The following describes two proteins that form a bound complex.

Sequence of protein 1:
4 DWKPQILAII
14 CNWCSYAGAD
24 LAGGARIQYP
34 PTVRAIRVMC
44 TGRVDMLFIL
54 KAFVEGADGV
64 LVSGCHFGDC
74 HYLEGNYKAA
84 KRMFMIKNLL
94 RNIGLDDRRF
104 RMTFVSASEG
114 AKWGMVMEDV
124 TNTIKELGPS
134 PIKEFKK

Contacts between the two chains:
Residue I406 in protein 2 is in contact with residue M105 in protein 1 (closest heavy-atom distance 2.9 Å).
Residue R395 in protein 2 interacts with residue Y80 in protein 1 (closest heavy-atom distance 3.6 Å).
Residue E394 in protein 2 contacts residue K84 in protein 1 (closest heavy-atom distance 3.5 Å).
Residue E394 in protein 2 interacts with residue A83 in protein 1 (closest heavy-atom distance 3.3 Å).
Residue S339 in protein 2 interacts with residue M88 in protein 1 (closest heavy-atom distance 3.5 Å).
Residue A336 in protein 2 is in contact with residue L53 in protein 1 (closest heavy-atom distance 3.8 Å).
Residue Q365 in protein 2 is in contact with residue I96 in protein 1 (closest heavy-atom distance 3.3 Å).
Residue L398 in protein 2 is in contact with residue F70 in protein 1 (closest heavy-atom distance 3.5 Å).
Residue E394 in protein 2 contacts residue Y80 in protein 1 (closest heavy-atom distance 3.6 Å).
Residue I406 in protein 2 is in contact with residue R104 in protein 1 (closest heavy-atom distance 3.3 Å).
Residue M287 in protein 2 interacts with residue I135 in protein 1 (closest heavy-atom distance 3.6 Å).
Residue I410 in protein 2 interacts with residue K90 in protein 1 (closest heavy-atom distance 3.6 Å).
Residue E368 in protein 2 contacts residue N91 in protein 1 (closest heavy-atom distance 3.2 Å).
Residue D404 in protein 2 interacts with residue F107 in protein 1 (closest heavy-atom distance 3.6 Å).
Residue H386 in protein 2 is in contact with residue M88 in protein 1 (closest heavy-atom distance 2.8 Å).
Residue M286 in protein 2 contacts residue N95 in protein 1 (closest heavy-atom distance 3.4 Å).
Residue F411 in protein 2 contacts residue N91 in protein 1 (closest heavy-atom distance 3.6 Å).
Residue I406 in protein 2 contacts residue F87 in protein 1 (closest heavy-atom distance 3.7 Å).
Residue F388 in protein 2 contacts residue K84 in protein 1 (closest heavy-atom distance 3.2 Å).
Residue I369 in protein 2 is in contact with residue N91 in protein 1 (closest heavy-atom distance 3.8 Å).
Residue H386 in protein 2 contacts residue M49 in protein 1 (closest heavy-atom distance 3.0 Å).
Residue Y407 in protein 2 is in contact with residue R101 in protein 1 (closest heavy-atom distance 3.7 Å).
Residue F335 in protein 2 is in contact with residue L92 in protein 1 (closest heavy-atom distance 3.7 Å).
Residue D340 in protein 2 interacts with residue M88 in protein 1 (closest heavy-atom distance 3.7 Å).
Residue E391 in protein 2 interacts with residue Y80 in protein 1 (closest heavy-atom distance 3.5 Å).
Residue R395 in protein 2 is in contact with residue F70 in protein 1 (closest heavy-atom distance 3.5 Å).
Residue Y407 in protein 2 contacts residue K90 in protein 1 (closest heavy-atom distance 2.9 Å).
Residue L283 in protein 2 is in contact with residue I96 in protein 1 (closest heavy-atom distance 3.2 Å).
Residue S327 in protein 2 is in contact with residue V57 in protein 1 (closest heavy-atom distance 3.8 Å).
Residue L332 in protein 2 interacts with residue L53 in protein 1 (closest heavy-atom distance 3.6 Å).
Residue D404 in protein 2 interacts with residue K115 in protein 1 (closest heavy-atom distance 3.8 Å).
Residue K280 in protein 2 interacts with residue G97 in protein 1 (closest heavy-atom distance 3.7 Å).
Residue I406 in protein 2 interacts with residue K90 in protein 1 (closest heavy-atom distance 3.8 Å).
Residue K280 in protein 2 contacts residue F138 in protein 1 (closest heavy-atom distance 3.4 Å).
Residue Y407 in protein 2 is in contact with residue R104 in protein 1 (closest heavy-atom distance 3.7 Å).
Residue Y318 in protein 2 contacts residue L50 in protein 1 (closest heavy-atom distance 3.5 Å).
Residue M372 in protein 2 contacts residue N91 in protein 1 (closest heavy-atom distance 3.1 Å).
Residue K278 in protein 2 contacts residue R94 in protein 1 (closest heavy-atom distance 3.8 Å).
Residue Y407 in protein 2 is in contact with residue T126 in protein 1 (closest heavy-atom distance 3.4 Å).
Residue R282 in protein 2 is in contact with residue N95 in protein 1 (closest heavy-atom distance 3.1 Å).
Residue W317 in protein 2 interacts with residue K54 in protein 1 (closest heavy-atom distance 3.7 Å).
Residue E368 in protein 2 interacts with residue N95 in protein 1 (closest heavy-atom distance 2.5 Å).
Residue F411 in protein 2 contacts residue R94 in protein 1 (closest heavy-atom distance 3.6 Å).
Residue S405 in protein 2 contacts residue M105 in protein 1 (closest heavy-atom distance 3.2 Å).
Residue V389 in protein 2 contacts residue Y80 in protein 1 (closest heavy-atom distance 3.7 Å).
Residue L283 in protein 2 is in contact with residue F138 in protein 1 (closest heavy-atom distance 3.6 Å).
Residue G279 in protein 2 is in contact with residue G97 in protein 1 (closest heavy-atom distance 3.2 Å).
Residue A336 in protein 2 interacts with residue M88 in protein 1 (closest heavy-atom distance 3.4 Å).
Residue M372 in protein 2 interacts with residue F87 in protein 1 (closest heavy-atom distance 3.5 Å).
Residue L283 in protein 2 contacts residue I135 in protein 1 (closest heavy-atom distance 3.6 Å).
Residue V389 in protein 2 interacts with residue K84 in protein 1 (closest heavy-atom distance 3.8 Å).
Residue R395 in protein 2 interacts with residue G71 in protein 1 (closest heavy-atom distance 3.7 Å).
Residue I369 in protein 2 is in contact with residue M88 in protein 1 (closest heavy-atom distance 3.7 Å).
Residue R397 in protein 2 contacts residue F87 in protein 1 (closest heavy-atom distance 3.8 Å).
Residue T412 in protein 2 interacts with residue R94 in protein 1 (closest heavy-atom distance 3.0 Å).
Residue I385 in protein 2 is in contact with residue K84 in protein 1 (closest heavy-atom distance 2.8 Å).
Residue Y318 in protein 2 contacts residue K54 in protein 1 (closest heavy-atom distance 3.6 Å).
Residue M287 in protein 2 is in contact with residue F138 in protein 1 (closest heavy-atom distance 3.5 Å).
Residue M329 in protein 2 contacts residue K54 in protein 1 (closest heavy-atom distance 3.7 Å).
Residue A336 in protein 2 contacts residue L92 in protein 1 (closest heavy-atom distance 3.7 Å).

Sequence of protein 2:
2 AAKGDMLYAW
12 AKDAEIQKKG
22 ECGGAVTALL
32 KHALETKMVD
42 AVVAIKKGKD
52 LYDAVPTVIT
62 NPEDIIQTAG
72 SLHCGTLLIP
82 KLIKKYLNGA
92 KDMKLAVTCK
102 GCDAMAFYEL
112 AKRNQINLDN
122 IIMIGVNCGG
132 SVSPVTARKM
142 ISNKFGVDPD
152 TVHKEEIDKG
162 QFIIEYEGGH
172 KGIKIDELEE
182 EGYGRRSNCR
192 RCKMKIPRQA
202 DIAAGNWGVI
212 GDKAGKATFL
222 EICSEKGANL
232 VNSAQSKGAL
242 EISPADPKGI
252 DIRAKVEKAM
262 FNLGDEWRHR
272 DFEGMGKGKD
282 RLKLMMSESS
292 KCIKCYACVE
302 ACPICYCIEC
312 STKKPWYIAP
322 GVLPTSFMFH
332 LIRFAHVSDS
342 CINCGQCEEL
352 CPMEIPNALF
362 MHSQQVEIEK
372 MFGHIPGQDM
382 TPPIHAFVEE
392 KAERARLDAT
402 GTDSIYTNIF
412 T